Contacts between the two chains:
Residue G130 in chain B is in contact with residue P57 in chain A (closest heavy-atom distance 4.0 Å).
Residue G101 in chain B interacts with residue N58 in chain A (closest heavy-atom distance 3.2 Å).
Residue K169 in chain B contacts residue F12 in chain A (closest heavy-atom distance 3.2 Å).
Residue A128 in chain B contacts residue Y34 in chain A (closest heavy-atom distance 4.0 Å).
Residue A152 in chain B is in contact with residue F62 in chain A (closest heavy-atom distance 4.2 Å).
Residue S100 in chain B is in contact with residue N58 in chain A (closest heavy-atom distance 3.3 Å).
Residue S220 in chain B contacts residue F62 in chain A (closest heavy-atom distance 2.7 Å).
Residue Y103 in chain B contacts residue A59 in chain A (closest heavy-atom distance 3.9 Å).
Residue Y166 in chain B is in contact with residue D103 in chain A (closest heavy-atom distance 3.7 Å).
Residue Y103 in chain B interacts with residue N58 in chain A (closest heavy-atom distance 3.7 Å).
Residue N217 in chain B interacts with residue N63 in chain A (closest heavy-atom distance 3.4 Å).
Residue D32 in chain B contacts residue T61 in chain A (closest heavy-atom distance 4.2 Å).
Residue T219 in chain B interacts with residue F62 in chain A (closest heavy-atom distance 3.6 Å).
Residue G99 in chain B contacts residue T61 in chain A (closest heavy-atom distance 3.3 Å).
Residue N154 in chain B is in contact with residue C27 in chain A (closest heavy-atom distance 3.5 Å).
Residue S100 in chain B is in contact with residue A59 in chain A (closest heavy-atom distance 3.5 Å).
Residue L95 in chain B contacts residue A59 in chain A (closest heavy-atom distance 3.8 Å).
Residue G126 in chain B is in contact with residue C60 in chain A (closest heavy-atom distance 3.0 Å).
Residue G126 in chain B interacts with residue N58 in chain A (closest heavy-atom distance 3.5 Å).
Residue S100 in chain B is in contact with residue C31 in chain A (closest heavy-atom distance 3.7 Å).
Residue G153 in chain B is in contact with residue F62 in chain A (closest heavy-atom distance 3.5 Å).
Residue L125 in chain B interacts with residue C60 in chain A (closest heavy-atom distance 3.1 Å).
Residue H63 in chain B interacts with residue N63 in chain A (closest heavy-atom distance 3.1 Å).
Residue G99 in chain B contacts residue A59 in chain A (closest heavy-atom distance 3.9 Å).
Residue G126 in chain B is in contact with residue F62 in chain A (closest heavy-atom distance 3.3 Å).
Residue G127 in chain B contacts residue N58 in chain A (closest heavy-atom distance 3.5 Å).
Residue L125 in chain B contacts residue F62 in chain A (closest heavy-atom distance 3.9 Å).
Residue N154 in chain B interacts with residue N63 in chain A (closest heavy-atom distance 3.8 Å).
Residue Y166 in chain B contacts residue G104 in chain A (closest heavy-atom distance 2.9 Å).
Residue S220 in chain B contacts residue N63 in chain A (closest heavy-atom distance 3.6 Å).
Residue N154 in chain B is in contact with residue F62 in chain A (closest heavy-atom distance 2.8 Å).
Residue G218 in chain B contacts residue F62 in chain A (closest heavy-atom distance 3.7 Å).
Residue Y166 in chain B contacts residue F12 in chain A (closest heavy-atom distance 3.7 Å).
Residue G99 in chain B contacts residue C60 in chain A (closest heavy-atom distance 3.5 Å).
Residue G130 in chain B is in contact with residue K105 in chain A (closest heavy-atom distance 3.7 Å).
Residue S129 in chain B interacts with residue P57 in chain A (closest heavy-atom distance 3.2 Å).
Residue A151 in chain B is in contact with residue F62 in chain A (closest heavy-atom distance 3.4 Å).
Residue S129 in chain B interacts with residue P54 in chain A (closest heavy-atom distance 3.5 Å).
Residue S124 in chain B interacts with residue F62 in chain A (closest heavy-atom distance 3.1 Å).
Residue F188 in chain B interacts with residue C27 in chain A (closest heavy-atom distance 3.7 Å).
Residue S129 in chain B is in contact with residue G104 in chain A (closest heavy-atom distance 2.5 Å).
Residue S124 in chain B is in contact with residue T61 in chain A (closest heavy-atom distance 3.7 Å).
Residue G126 in chain B interacts with residue A59 in chain A (closest heavy-atom distance 3.6 Å).
Residue Y170 in chain B is in contact with residue D103 in chain A (closest heavy-atom distance 2.9 Å).
Residue I106 in chain B contacts residue A59 in chain A (closest heavy-atom distance 3.0 Å).
Residue Y103 in chain B interacts with residue P57 in chain A (closest heavy-atom distance 3.7 Å).
Residue T33 in chain B interacts with residue T61 in chain A (closest heavy-atom distance 3.7 Å).
Residue G218 in chain B interacts with residue C64 in chain A (closest heavy-atom distance 4.1 Å).
Residue G99 in chain B interacts with residue C31 in chain A (closest heavy-atom distance 3.8 Å).
Residue H63 in chain B contacts residue F62 in chain A (closest heavy-atom distance 3.8 Å).
Residue L95 in chain B is in contact with residue T61 in chain A (closest heavy-atom distance 3.4 Å).
Residue S129 in chain B contacts residue F100 in chain A (closest heavy-atom distance 3.0 Å).
Residue A128 in chain B is in contact with residue F12 in chain A (closest heavy-atom distance 3.4 Å).
Residue G130 in chain B contacts residue G104 in chain A (closest heavy-atom distance 3.4 Å).
Residue H63 in chain B interacts with residue T61 in chain A (closest heavy-atom distance 3.4 Å).
Residue G127 in chain B contacts residue F62 in chain A (closest heavy-atom distance 4.1 Å).
Residue N217 in chain B contacts residue C64 in chain A (closest heavy-atom distance 3.0 Å).
Residue N162 in chain B interacts with residue F12 in chain A (closest heavy-atom distance 3.9 Å).
Residue F188 in chain B is in contact with residue C64 in chain A (closest heavy-atom distance 3.8 Å).
Residue G101 in chain B is in contact with residue A59 in chain A (closest heavy-atom distance 2.9 Å).

Sequence of chain A:
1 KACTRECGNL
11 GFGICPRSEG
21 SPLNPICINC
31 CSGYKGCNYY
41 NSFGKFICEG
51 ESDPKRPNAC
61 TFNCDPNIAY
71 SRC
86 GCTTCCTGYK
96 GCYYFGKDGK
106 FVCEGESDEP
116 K

Sequence of chain B:
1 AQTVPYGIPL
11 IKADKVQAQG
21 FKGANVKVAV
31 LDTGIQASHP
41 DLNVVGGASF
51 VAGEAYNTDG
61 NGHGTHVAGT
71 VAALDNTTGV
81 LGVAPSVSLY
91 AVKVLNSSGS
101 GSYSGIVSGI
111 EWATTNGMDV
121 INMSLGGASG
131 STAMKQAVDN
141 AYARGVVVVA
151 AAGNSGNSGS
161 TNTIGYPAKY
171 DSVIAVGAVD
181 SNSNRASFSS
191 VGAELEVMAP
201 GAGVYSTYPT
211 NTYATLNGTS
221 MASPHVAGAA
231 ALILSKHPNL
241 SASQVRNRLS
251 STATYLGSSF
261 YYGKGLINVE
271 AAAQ

The following describes two proteins that form a bound complex.